The following describes two proteins that form a bound complex.

Residue-level contacts at the interface:
Residue V70 in protein 2 is in contact with residue V141 in protein 1 (closest heavy-atom distance 3.5 Å).
Residue H80 in protein 2 contacts residue T112 in protein 1 (closest heavy-atom distance 3.5 Å).
Residue A77 in protein 2 contacts residue T137 in protein 1 (closest heavy-atom distance 3.2 Å).
Residue C102 in protein 2 interacts with residue K100 in protein 1 (closest heavy-atom distance 3.0 Å).
Residue G79 in protein 2 contacts residue F136 in protein 1 (closest heavy-atom distance 3.6 Å).
Residue Q20 in protein 2 contacts residue D134 in protein 1 (closest heavy-atom distance 3.5 Å).
Residue V106 in protein 2 interacts with residue A110 in protein 1 (closest heavy-atom distance 3.7 Å).
Residue Q126 in protein 2 contacts residue P115 in protein 1 (closest heavy-atom distance 3.6 Å).
Residue I129 in protein 2 interacts with residue L130 in protein 1 (closest heavy-atom distance 3.8 Å).
Residue E28 in protein 2 contacts residue R155 in protein 1 (closest heavy-atom distance 2.8 Å).
Residue S48 in protein 2 is in contact with residue P138 in protein 1 (closest heavy-atom distance 3.7 Å).
Residue D29 in protein 2 interacts with residue K160 in protein 1 (closest heavy-atom distance 2.9 Å).
Residue H22 in protein 2 is in contact with residue L96 in protein 1 (closest heavy-atom distance 3.8 Å).
Residue E28 in protein 2 interacts with residue K151 in protein 1 (closest heavy-atom distance 3.6 Å).
Residue H22 in protein 2 contacts residue A111 in protein 1 (closest heavy-atom distance 3.1 Å).
Residue E32 in protein 2 interacts with residue K160 in protein 1 (closest heavy-atom distance 2.7 Å).
Residue L55 in protein 2 contacts residue E146 in protein 1 (closest heavy-atom distance 3.6 Å).
Residue V106 in protein 2 is in contact with residue A111 in protein 1 (closest heavy-atom distance 3.7 Å).
Residue V56 in protein 2 contacts residue E142 in protein 1 (closest heavy-atom distance 3.0 Å).
Residue A50 in protein 2 interacts with residue D134 in protein 1 (closest heavy-atom distance 3.4 Å).
Residue P103 in protein 2 contacts residue L96 in protein 1 (closest heavy-atom distance 3.3 Å).
Residue E104 in protein 2 interacts with residue I93 in protein 1 (closest heavy-atom distance 3.5 Å).
Residue R54 in protein 2 contacts residue T137 in protein 1 (closest heavy-atom distance 2.8 Å).
Residue L130 in protein 2 contacts residue L130 in protein 1 (closest heavy-atom distance 3.2 Å).
Residue R54 in protein 2 is in contact with residue F136 in protein 1 (closest heavy-atom distance 3.5 Å).
Residue R107 in protein 2 interacts with residue Y109 in protein 1 (closest heavy-atom distance 3.3 Å).
Residue R58 in protein 2 is in contact with residue R150 in protein 1 (closest heavy-atom distance 3.0 Å).
Residue V106 in protein 2 interacts with residue I108 in protein 1 (closest heavy-atom distance 3.4 Å).
Residue Q126 in protein 2 interacts with residue G135 in protein 1 (closest heavy-atom distance 2.8 Å).
Residue A77 in protein 2 interacts with residue P138 in protein 1 (closest heavy-atom distance 3.5 Å).
Residue A50 in protein 2 is in contact with residue G135 in protein 1 (closest heavy-atom distance 3.6 Å).
Residue V56 in protein 2 is in contact with residue P138 in protein 1 (closest heavy-atom distance 3.7 Å).
Residue P103 in protein 2 is in contact with residue I93 in protein 1 (closest heavy-atom distance 3.6 Å).
Residue V105 in protein 2 is in contact with residue K100 in protein 1 (closest heavy-atom distance 2.9 Å).
Residue H80 in protein 2 is in contact with residue D134 in protein 1 (closest heavy-atom distance 2.7 Å).
Residue V56 in protein 2 is in contact with residue V141 in protein 1 (closest heavy-atom distance 3.6 Å).
Residue K100 in protein 2 contacts residue K100 in protein 1 (closest heavy-atom distance 2.8 Å).
Residue E125 in protein 2 is in contact with residue F136 in protein 1 (closest heavy-atom distance 3.3 Å).
Residue K25 in protein 2 is in contact with residue Y159 in protein 1 (closest heavy-atom distance 3.6 Å).
Residue H80 in protein 2 interacts with residue N114 in protein 1 (closest heavy-atom distance 3.1 Å).
Residue R54 in protein 2 interacts with residue L139 in protein 1 (closest heavy-atom distance 2.8 Å).
Residue R57 in protein 2 interacts with residue E142 in protein 1 (closest heavy-atom distance 2.9 Å).
Residue G79 in protein 2 is in contact with residue D134 in protein 1 (closest heavy-atom distance 3.4 Å).
Residue R58 in protein 2 interacts with residue E142 in protein 1 (closest heavy-atom distance 2.8 Å).
Residue R107 in protein 2 contacts residue I108 in protein 1 (closest heavy-atom distance 3.2 Å).
Residue L55 in protein 2 contacts residue G140 in protein 1 (closest heavy-atom distance 3.5 Å).
Residue S51 in protein 2 interacts with residue N114 in protein 1 (closest heavy-atom distance 3.4 Å).
Residue E123 in protein 2 interacts with residue L5 in protein 1 (closest heavy-atom distance 3.7 Å).
Residue E125 in protein 2 is in contact with residue T137 in protein 1 (closest heavy-atom distance 3.0 Å).
Residue H22 in protein 2 interacts with residue P92 in protein 1 (closest heavy-atom distance 3.4 Å).
Residue A50 in protein 2 interacts with residue F136 in protein 1 (closest heavy-atom distance 2.9 Å).
Residue V56 in protein 2 interacts with residue G140 in protein 1 (closest heavy-atom distance 2.8 Å).
Residue Q126 in protein 2 interacts with residue K117 in protein 1 (closest heavy-atom distance 3.5 Å).
Residue Q126 in protein 2 is in contact with residue F136 in protein 1 (closest heavy-atom distance 3.5 Å).
Residue R57 in protein 2 is in contact with residue E146 in protein 1 (closest heavy-atom distance 3.3 Å).
Residue A50 in protein 2 interacts with residue N114 in protein 1 (closest heavy-atom distance 3.6 Å).
Residue A128 in protein 2 contacts residue V132 in protein 1 (closest heavy-atom distance 3.0 Å).
Residue R54 in protein 2 is in contact with residue P138 in protein 1 (closest heavy-atom distance 3.2 Å).
Residue E28 in protein 2 contacts residue L154 in protein 1 (closest heavy-atom distance 3.6 Å).
Residue V27 in protein 2 is in contact with residue R150 in protein 1 (closest heavy-atom distance 3.6 Å).

Sequence of protein 2:
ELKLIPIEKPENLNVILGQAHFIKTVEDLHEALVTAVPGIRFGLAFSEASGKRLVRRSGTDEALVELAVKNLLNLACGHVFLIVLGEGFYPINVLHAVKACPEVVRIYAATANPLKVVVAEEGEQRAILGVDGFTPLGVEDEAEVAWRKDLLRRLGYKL

Sequence of protein 1:
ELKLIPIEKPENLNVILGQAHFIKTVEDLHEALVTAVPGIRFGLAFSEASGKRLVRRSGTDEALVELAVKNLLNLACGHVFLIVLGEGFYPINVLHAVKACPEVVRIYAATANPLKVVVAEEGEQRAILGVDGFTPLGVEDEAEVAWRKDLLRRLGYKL